Interface contacts:
Residue S19 in protein 1 is in contact with residue S19 in protein 2 (closest heavy-atom distance 3.4 Å).
Residue N91 in protein 1 contacts residue N12 in protein 2 (closest heavy-atom distance 1.9 Å).
Residue Q13 in protein 1 contacts residue N12 in protein 2 (closest heavy-atom distance 2.1 Å).
Residue I15 in protein 1 contacts residue T16 in protein 2 (closest heavy-atom distance 4.3 Å).
Residue T16 in protein 1 is in contact with residue S19 in protein 2 (closest heavy-atom distance 4.1 Å).
Residue I15 in protein 1 interacts with residue L82 in protein 2 (closest heavy-atom distance 4.1 Å).
Residue Q13 in protein 1 contacts residue T16 in protein 2 (closest heavy-atom distance 4.1 Å).
Residue N91 in protein 1 contacts residue N11 in protein 2 (closest heavy-atom distance 3.7 Å).
Residue Q13 in protein 1 interacts with residue N11 in protein 2 (closest heavy-atom distance 4.9 Å).
Residue N12 in protein 1 is in contact with residue N12 in protein 2 (closest heavy-atom distance 4.9 Å).
Residue I15 in protein 1 contacts residue I20 in protein 2 (closest heavy-atom distance 3.7 Å).
Residue I20 in protein 1 is in contact with residue S19 in protein 2 (closest heavy-atom distance 4.3 Å).
Residue N12 in protein 1 interacts with residue T16 in protein 2 (closest heavy-atom distance 4.2 Å).
Residue S19 in protein 1 interacts with residue N23 in protein 2 (closest heavy-atom distance 3.9 Å).
Residue N23 in protein 1 interacts with residue N23 in protein 2 (closest heavy-atom distance 3.9 Å).
Residue L82 in protein 1 contacts residue I15 in protein 2 (closest heavy-atom distance 4.5 Å).
Residue N12 in protein 1 contacts residue N11 in protein 2 (closest heavy-atom distance 4.4 Å).
Residue Q13 in protein 1 contacts residue I15 in protein 2 (closest heavy-atom distance 4.8 Å).
Residue N12 in protein 1 contacts residue Q13 in protein 2 (closest heavy-atom distance 4.1 Å).
Residue T16 in protein 1 is in contact with residue T16 in protein 2 (closest heavy-atom distance 2.2 Å).
Residue T16 in protein 1 interacts with residue I15 in protein 2 (closest heavy-atom distance 3.7 Å).
Residue S19 in protein 1 interacts with residue I20 in protein 2 (closest heavy-atom distance 4.6 Å).

Sequence of protein 1:
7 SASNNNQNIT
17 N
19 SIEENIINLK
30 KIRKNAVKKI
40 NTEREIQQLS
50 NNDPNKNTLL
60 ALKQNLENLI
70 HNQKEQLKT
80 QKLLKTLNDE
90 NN

Sequence of protein 2:
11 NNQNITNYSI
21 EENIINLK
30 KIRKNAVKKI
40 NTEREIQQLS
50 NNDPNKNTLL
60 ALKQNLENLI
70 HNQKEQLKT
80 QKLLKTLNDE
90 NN

This data describes a binding interaction between two proteins.